Interface contacts:
Residue R22 in the first protein interacts with residue A67 in the second protein (closest heavy-atom distance 4.6 Å).
Residue R22 in the first protein interacts with residue A66 in the second protein (closest heavy-atom distance 4.9 Å).
Residue L19 in the first protein interacts with residue A66 in the second protein (closest heavy-atom distance 3.6 Å).
Residue L19 in the first protein is in contact with residue A65 in the second protein (closest heavy-atom distance 3.2 Å).
Residue R22 in the first protein interacts with residue A69 in the second protein (closest heavy-atom distance 4.9 Å).
Residue L19 in the first protein is in contact with residue A62 in the second protein (closest heavy-atom distance 4.4 Å).

Sequence of the second protein:
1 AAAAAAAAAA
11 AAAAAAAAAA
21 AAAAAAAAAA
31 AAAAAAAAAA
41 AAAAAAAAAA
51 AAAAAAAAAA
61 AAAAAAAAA

This data describes a binding interaction between two proteins.

Sequence of the first protein:
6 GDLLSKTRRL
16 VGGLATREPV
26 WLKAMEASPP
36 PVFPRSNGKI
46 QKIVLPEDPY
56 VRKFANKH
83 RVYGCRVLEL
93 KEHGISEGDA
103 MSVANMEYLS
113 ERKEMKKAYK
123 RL